Sequence of protein 1:
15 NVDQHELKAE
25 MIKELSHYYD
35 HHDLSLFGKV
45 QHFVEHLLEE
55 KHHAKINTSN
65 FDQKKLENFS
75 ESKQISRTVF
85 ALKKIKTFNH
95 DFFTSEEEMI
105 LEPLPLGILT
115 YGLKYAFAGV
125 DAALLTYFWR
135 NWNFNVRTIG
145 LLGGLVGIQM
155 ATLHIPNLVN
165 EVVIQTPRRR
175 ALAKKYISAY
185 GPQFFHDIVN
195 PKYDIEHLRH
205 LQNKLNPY

Contacts between the two chains:
Residue L83 in protein 2 contacts residue K208 in protein 1 (closest heavy-atom distance 3.4 Å).
Residue N82 in protein 2 interacts with residue K208 in protein 1 (closest heavy-atom distance 4.8 Å).
Residue L83 in protein 2 contacts residue L209 in protein 1 (closest heavy-atom distance 4.0 Å).
Residue K84 in protein 2 is in contact with residue K208 in protein 1 (closest heavy-atom distance 3.1 Å).

Sequence of protein 2:
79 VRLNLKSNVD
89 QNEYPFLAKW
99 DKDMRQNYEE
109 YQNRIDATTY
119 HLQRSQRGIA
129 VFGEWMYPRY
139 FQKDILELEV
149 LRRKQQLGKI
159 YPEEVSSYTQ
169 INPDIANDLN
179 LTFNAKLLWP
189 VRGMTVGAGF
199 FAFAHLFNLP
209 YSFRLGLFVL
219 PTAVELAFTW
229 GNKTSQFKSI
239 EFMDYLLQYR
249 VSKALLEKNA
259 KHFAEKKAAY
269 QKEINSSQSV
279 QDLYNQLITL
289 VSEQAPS

These two protein chains interact to form a complex.